Sequence of the second protein:
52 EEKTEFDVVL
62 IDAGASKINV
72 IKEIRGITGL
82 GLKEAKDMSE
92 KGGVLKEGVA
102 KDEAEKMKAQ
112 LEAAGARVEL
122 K

Contacts between the two chains:
Residue M1 in the first protein contacts residue T79 in the second protein (closest heavy-atom distance 4.5 Å).
Residue A5 in the first protein is in contact with residue G99 in the second protein (closest heavy-atom distance 4.8 Å).
Residue R63 in the first protein is in contact with residue G77 in the second protein (closest heavy-atom distance 4.5 Å).
Residue A5 in the first protein interacts with residue V100 in the second protein (closest heavy-atom distance 4.1 Å).
Residue M1 in the first protein contacts residue G80 in the second protein (closest heavy-atom distance 4.2 Å).
Residue A61 in the first protein contacts residue M108 in the second protein (closest heavy-atom distance 4.2 Å).
Residue M1 in the first protein contacts residue I78 in the second protein (closest heavy-atom distance 4.7 Å).
Residue A61 in the first protein interacts with residue I78 in the second protein (closest heavy-atom distance 4.6 Å).

This data describes a binding interaction between two proteins.

Sequence of the first protein:
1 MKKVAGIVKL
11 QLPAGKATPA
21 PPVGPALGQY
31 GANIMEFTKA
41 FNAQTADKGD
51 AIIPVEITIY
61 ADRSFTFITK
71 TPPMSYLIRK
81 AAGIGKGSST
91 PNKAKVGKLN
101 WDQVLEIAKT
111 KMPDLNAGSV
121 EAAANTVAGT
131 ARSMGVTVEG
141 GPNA